Residue-level contacts at the interface:
Residue V67 in the first protein contacts residue N56 in the second protein (closest heavy-atom distance 2.7 Å).
Residue Y99 in the first protein is in contact with residue T60 in the second protein (closest heavy-atom distance 3.2 Å).
Residue I70 in the first protein contacts residue K54 in the second protein (closest heavy-atom distance 3.1 Å).
Residue D45 in the first protein is in contact with residue G3 in the second protein (closest heavy-atom distance 3.0 Å).
Residue R24 in the first protein interacts with residue Q11 in the second protein (closest heavy-atom distance 3.3 Å).
Residue K20 in the first protein interacts with residue K7 in the second protein (closest heavy-atom distance 2.1 Å).
Residue D43 in the first protein is in contact with residue K7 in the second protein (closest heavy-atom distance 3.0 Å).
Residue L95 in the first protein is in contact with residue P59 in the second protein (closest heavy-atom distance 2.6 Å).
Residue R49 in the first protein is in contact with residue Y4 in the second protein (closest heavy-atom distance 2.7 Å).
Residue R107 in the first protein contacts residue Q21 in the second protein (closest heavy-atom distance 2.9 Å).
Residue Y99 in the first protein interacts with residue F55 in the second protein (closest heavy-atom distance 1.9 Å).
Residue L112 in the first protein interacts with residue G57 in the second protein (closest heavy-atom distance 3.0 Å).
Residue L112 in the first protein is in contact with residue N56 in the second protein (closest heavy-atom distance 3.1 Å).
Residue F118 in the first protein contacts residue N56 in the second protein (closest heavy-atom distance 2.8 Å).
Residue F86 in the first protein interacts with residue N56 in the second protein (closest heavy-atom distance 3.0 Å).
Residue V66 in the first protein contacts residue G57 in the second protein (closest heavy-atom distance 2.5 Å).
Residue R49 in the first protein interacts with residue G3 in the second protein (closest heavy-atom distance 3.1 Å).
Residue L112 in the first protein interacts with residue K54 in the second protein (closest heavy-atom distance 3.2 Å).
Residue K96 in the first protein is in contact with residue D61 in the second protein (closest heavy-atom distance 2.1 Å).
Residue Y99 in the first protein is in contact with residue K52 in the second protein (closest heavy-atom distance 3.1 Å).
Residue R97 in the first protein interacts with residue M62 in the second protein (closest heavy-atom distance 3.3 Å).
Residue D45 in the first protein contacts residue G6 in the second protein (closest heavy-atom distance 3.3 Å).
Residue M101 in the first protein is in contact with residue K54 in the second protein (closest heavy-atom distance 3.2 Å).
Residue P98 in the first protein contacts residue L50 in the second protein (closest heavy-atom distance 2.6 Å).
Residue P98 in the first protein interacts with residue K52 in the second protein (closest heavy-atom distance 2.7 Å).
Residue L63 in the first protein is in contact with residue T60 in the second protein (closest heavy-atom distance 2.6 Å).
Residue S100 in the first protein is in contact with residue Y51 in the second protein (closest heavy-atom distance 2.8 Å).
Residue H116 in the first protein contacts residue F55 in the second protein (closest heavy-atom distance 2.9 Å).
Residue R107 in the first protein is in contact with residue E25 in the second protein (closest heavy-atom distance 2.4 Å).
Residue T111 in the first protein contacts residue K54 in the second protein (closest heavy-atom distance 3.1 Å).
Residue I70 in the first protein interacts with residue G57 in the second protein (closest heavy-atom distance 3.0 Å).
Residue C41 in the first protein is in contact with residue G6 in the second protein (closest heavy-atom distance 3.1 Å).
Residue V67 in the first protein interacts with residue V58 in the second protein (closest heavy-atom distance 2.9 Å).
Residue Y99 in the first protein contacts residue K54 in the second protein (closest heavy-atom distance 2.7 Å).
Residue R24 in the first protein contacts residue G6 in the second protein (closest heavy-atom distance 2.6 Å).
Residue R24 in the first protein is in contact with residue N10 in the second protein (closest heavy-atom distance 3.0 Å).
Residue V67 in the first protein contacts residue G57 in the second protein (closest heavy-atom distance 3.1 Å).
Residue P62 in the first protein interacts with residue V58 in the second protein (closest heavy-atom distance 3.2 Å).
Residue R24 in the first protein is in contact with residue T9 in the second protein (closest heavy-atom distance 2.8 Å).
Residue L112 in the first protein contacts residue F55 in the second protein (closest heavy-atom distance 3.0 Å).
Residue Y99 in the first protein contacts residue V58 in the second protein (closest heavy-atom distance 2.4 Å).
Residue R97 in the first protein is in contact with residue K52 in the second protein (closest heavy-atom distance 2.2 Å).
Residue Y48 in the first protein contacts residue T2 in the second protein (closest heavy-atom distance 3.1 Å).
Residue I57 in the first protein contacts residue P59 in the second protein (closest heavy-atom distance 3.0 Å).
Residue R49 in the first protein is in contact with residue L5 in the second protein (closest heavy-atom distance 3.0 Å).
Residue L95 in the first protein is in contact with residue D61 in the second protein (closest heavy-atom distance 2.9 Å).
Residue R97 in the first protein contacts residue P49 in the second protein (closest heavy-atom distance 2.8 Å).
Residue G42 in the first protein contacts residue K7 in the second protein (closest heavy-atom distance 3.0 Å).
Residue E108 in the first protein interacts with residue K54 in the second protein (closest heavy-atom distance 3.3 Å).
Residue V66 in the first protein interacts with residue P59 in the second protein (closest heavy-atom distance 3.3 Å).
Residue K96 in the first protein is in contact with residue Q48 in the second protein (closest heavy-atom distance 3.4 Å).
Residue L63 in the first protein interacts with residue P59 in the second protein (closest heavy-atom distance 2.6 Å).
Residue C41 in the first protein is in contact with residue K7 in the second protein (closest heavy-atom distance 2.3 Å).
Residue R24 in the first protein contacts residue L5 in the second protein (closest heavy-atom distance 2.8 Å).
Residue Y99 in the first protein is in contact with residue P53 in the second protein (closest heavy-atom distance 2.6 Å).
Residue Y99 in the first protein contacts residue P59 in the second protein (closest heavy-atom distance 3.2 Å).
Residue R97 in the first protein interacts with residue D61 in the second protein (closest heavy-atom distance 3.3 Å).
Residue R97 in the first protein contacts residue Y51 in the second protein (closest heavy-atom distance 2.8 Å).
Residue L63 in the first protein interacts with residue V58 in the second protein (closest heavy-atom distance 3.2 Å).
Residue L95 in the first protein is in contact with residue K52 in the second protein (closest heavy-atom distance 3.2 Å).

These two protein chains interact to form a complex.

Sequence of the second protein:
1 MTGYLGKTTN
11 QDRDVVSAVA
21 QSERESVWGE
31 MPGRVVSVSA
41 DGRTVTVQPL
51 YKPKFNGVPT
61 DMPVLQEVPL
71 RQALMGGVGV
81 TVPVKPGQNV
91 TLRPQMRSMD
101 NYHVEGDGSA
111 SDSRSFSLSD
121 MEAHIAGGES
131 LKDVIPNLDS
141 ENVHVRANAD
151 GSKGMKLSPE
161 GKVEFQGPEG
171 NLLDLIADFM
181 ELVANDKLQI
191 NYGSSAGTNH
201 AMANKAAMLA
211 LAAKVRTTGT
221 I

Sequence of the first protein:
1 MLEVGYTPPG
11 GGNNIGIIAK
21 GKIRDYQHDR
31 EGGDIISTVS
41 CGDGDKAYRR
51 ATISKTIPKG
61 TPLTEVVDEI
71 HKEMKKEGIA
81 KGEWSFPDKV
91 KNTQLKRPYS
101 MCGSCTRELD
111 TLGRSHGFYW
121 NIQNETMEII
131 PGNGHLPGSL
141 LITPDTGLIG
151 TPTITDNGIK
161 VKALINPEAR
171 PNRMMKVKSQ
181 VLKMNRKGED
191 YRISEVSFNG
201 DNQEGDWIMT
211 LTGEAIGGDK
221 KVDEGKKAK